Interface contacts:
Residue R94 in protein 1 is in contact with residue F76 in protein 2 (closest heavy-atom distance 3.4 Å).
Residue R94 in protein 1 interacts with residue G74 in protein 2 (closest heavy-atom distance 2.4 Å).
Residue Y96 in protein 1 is in contact with residue I75 in protein 2 (closest heavy-atom distance 4.1 Å).
Residue D95 in protein 1 contacts residue I75 in protein 2 (closest heavy-atom distance 3.3 Å).
Residue D95 in protein 1 is in contact with residue F76 in protein 2 (closest heavy-atom distance 4.4 Å).
Residue R94 in protein 1 interacts with residue I75 in protein 2 (closest heavy-atom distance 4.1 Å).
Residue Y96 in protein 1 interacts with residue A77 in protein 2 (closest heavy-atom distance 3.2 Å).
Residue Y96 in protein 1 interacts with residue F76 in protein 2 (closest heavy-atom distance 3.4 Å).
Residue Y96 in protein 1 is in contact with residue D79 in protein 2 (closest heavy-atom distance 3.8 Å).

Sequence of protein 2:
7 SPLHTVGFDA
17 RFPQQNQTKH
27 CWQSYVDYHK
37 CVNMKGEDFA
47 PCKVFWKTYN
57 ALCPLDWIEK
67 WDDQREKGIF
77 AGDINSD

The following describes two proteins that form a bound complex.

Sequence of protein 1:
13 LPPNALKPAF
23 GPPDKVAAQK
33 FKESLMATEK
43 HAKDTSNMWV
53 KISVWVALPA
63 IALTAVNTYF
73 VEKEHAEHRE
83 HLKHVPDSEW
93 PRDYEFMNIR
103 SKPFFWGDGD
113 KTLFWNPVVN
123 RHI